Sequence of chain A:
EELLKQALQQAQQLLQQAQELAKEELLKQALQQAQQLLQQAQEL

Contacts between the two chains:
Residue Q76 in chain B interacts with residue Q69 in chain A (closest heavy-atom distance 4.5 Å).
Residue L88 in chain B contacts residue L61 in chain A (closest heavy-atom distance 3.9 Å).
Residue L92 in chain B interacts with residue L65 in chain A (closest heavy-atom distance 3.6 Å).
Residue L65 in chain B interacts with residue L72 in chain A (closest heavy-atom distance 4.7 Å).
Residue L61 in chain B interacts with residue L92 in chain A (closest heavy-atom distance 4.5 Å).
Residue L92 in chain B contacts residue Q103 in chain A (closest heavy-atom distance 3.7 Å).
Residue A95 in chain B interacts with residue L99 in chain A (closest heavy-atom distance 4.1 Å).
Residue L99 in chain B contacts residue Q96 in chain A (closest heavy-atom distance 3.2 Å).
Residue L99 in chain B interacts with residue L99 in chain A (closest heavy-atom distance 4.0 Å).
Residue L61 in chain B interacts with residue A79 in chain A (closest heavy-atom distance 4.1 Å).
Residue L99 in chain B is in contact with residue A95 in chain A (closest heavy-atom distance 4.1 Å).
Residue Q76 in chain B contacts residue Q66 in chain A (closest heavy-atom distance 4.0 Å).
Residue A102 in chain B is in contact with residue L92 in chain A (closest heavy-atom distance 4.2 Å).
Residue A79 in chain B contacts residue L65 in chain A (closest heavy-atom distance 4.3 Å).
Residue L65 in chain B is in contact with residue L92 in chain A (closest heavy-atom distance 3.6 Å).
Residue L65 in chain B is in contact with residue A75 in chain A (closest heavy-atom distance 3.9 Å).
Residue L72 in chain B is in contact with residue L65 in chain A (closest heavy-atom distance 4.7 Å).
Residue L65 in chain B interacts with residue Q76 in chain A (closest heavy-atom distance 3.7 Å).
Residue L92 in chain B is in contact with residue A102 in chain A (closest heavy-atom distance 4.2 Å).
Residue Q96 in chain B is in contact with residue Q103 in chain A (closest heavy-atom distance 2.7 Å).
Residue Q96 in chain B is in contact with residue Q96 in chain A (closest heavy-atom distance 4.3 Å).
Residue L65 in chain B is in contact with residue L88 in chain A (closest heavy-atom distance 4.9 Å).
Residue L72 in chain B contacts residue Q69 in chain A (closest heavy-atom distance 4.4 Å).
Residue A68 in chain B interacts with residue L72 in chain A (closest heavy-atom distance 4.0 Å).
Residue Q76 in chain B is in contact with residue L65 in chain A (closest heavy-atom distance 3.7 Å).
Residue Q93 in chain B contacts residue Q103 in chain A (closest heavy-atom distance 3.3 Å).
Residue L88 in chain B contacts residue L65 in chain A (closest heavy-atom distance 4.9 Å).
Residue Q96 in chain B is in contact with residue L99 in chain A (closest heavy-atom distance 3.2 Å).
Residue Q96 in chain B interacts with residue Q100 in chain A (closest heavy-atom distance 3.9 Å).
Residue L92 in chain B interacts with residue L99 in chain A (closest heavy-atom distance 3.7 Å).
Residue Q69 in chain B interacts with residue L72 in chain A (closest heavy-atom distance 4.4 Å).
Residue L61 in chain B is in contact with residue L88 in chain A (closest heavy-atom distance 3.9 Å).
Residue A75 in chain B contacts residue L65 in chain A (closest heavy-atom distance 3.9 Å).
Residue L92 in chain B interacts with residue L61 in chain A (closest heavy-atom distance 4.5 Å).
Residue Q100 in chain B interacts with residue Q96 in chain A (closest heavy-atom distance 3.9 Å).
Residue Q103 in chain B interacts with residue K89 in chain A (closest heavy-atom distance 4.2 Å).
Residue L65 in chain B contacts residue A79 in chain A (closest heavy-atom distance 4.3 Å).
Residue L72 in chain B contacts residue L99 in chain A (closest heavy-atom distance 3.3 Å).
Residue A79 in chain B is in contact with residue L61 in chain A (closest heavy-atom distance 4.1 Å).
Residue L99 in chain B contacts residue L92 in chain A (closest heavy-atom distance 3.7 Å).
Residue Q103 in chain B contacts residue Q93 in chain A (closest heavy-atom distance 3.3 Å).
Residue L99 in chain B is in contact with residue L72 in chain A (closest heavy-atom distance 3.3 Å).
Residue K89 in chain B contacts residue Q103 in chain A (closest heavy-atom distance 4.2 Å).
Residue Q103 in chain B contacts residue Q96 in chain A (closest heavy-atom distance 2.7 Å).
Residue Q69 in chain B is in contact with residue Q76 in chain A (closest heavy-atom distance 4.5 Å).
Residue L72 in chain B contacts residue A68 in chain A (closest heavy-atom distance 4.0 Å).
Residue Q66 in chain B interacts with residue Q76 in chain A (closest heavy-atom distance 4.0 Å).
Residue L72 in chain B is in contact with residue L72 in chain A (closest heavy-atom distance 3.3 Å).
Residue Q103 in chain B is in contact with residue L92 in chain A (closest heavy-atom distance 3.7 Å).

These two protein chains interact to form a complex.

Sequence of chain B:
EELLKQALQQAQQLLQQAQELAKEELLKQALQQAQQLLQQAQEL